Residue-level contacts at the interface:
Residue S165 in chain B contacts residue L165 in chain A (closest heavy-atom distance 3.6 Å).
Residue F205 in chain B contacts residue P157 in chain A (closest heavy-atom distance 4.1 Å).
Residue Y55 in chain B interacts with residue Q179 in chain A (closest heavy-atom distance 3.7 Å).
Residue D184 in chain B interacts with residue N166 in chain A (closest heavy-atom distance 3.5 Å).
Residue Y55 in chain B is in contact with residue T173 in chain A (closest heavy-atom distance 3.1 Å).
Residue S103 in chain B interacts with residue Y178 in chain A (closest heavy-atom distance 3.7 Å).
Residue S210 in chain B contacts residue L159 in chain A (closest heavy-atom distance 4.0 Å).
Residue Y55 in chain B interacts with residue T174 in chain A (closest heavy-atom distance 3.3 Å).
Residue S103 in chain B contacts residue Y171 in chain A (closest heavy-atom distance 3.7 Å).
Residue Y55 in chain B is in contact with residue G175 in chain A (closest heavy-atom distance 3.9 Å).
Residue S186 in chain B is in contact with residue Y129 in chain A (closest heavy-atom distance 3.2 Å).
Residue T187 in chain B interacts with residue Y129 in chain A (closest heavy-atom distance 3.8 Å).
Residue S54 in chain B is in contact with residue T173 in chain A (closest heavy-atom distance 3.2 Å).
Residue R225 in chain B is in contact with residue Y171 in chain A (closest heavy-atom distance 2.9 Å).
Residue N59 in chain B interacts with residue T173 in chain A (closest heavy-atom distance 4.1 Å).
Residue T206 in chain B is in contact with residue A158 in chain A (closest heavy-atom distance 4.0 Å).
Residue R102 in chain B is in contact with residue Y178 in chain A (closest heavy-atom distance 3.8 Å).
Residue S165 in chain B contacts residue D167 in chain A (closest heavy-atom distance 3.8 Å).
Residue S199 in chain B interacts with residue A158 in chain A (closest heavy-atom distance 3.1 Å).
Residue N59 in chain B is in contact with residue R113 in chain A (closest heavy-atom distance 3.7 Å).
Residue D101 in chain B is in contact with residue T174 in chain A (closest heavy-atom distance 3.1 Å).
Residue N166 in chain B contacts residue Y123 in chain A (closest heavy-atom distance 3.2 Å).
Residue S186 in chain B interacts with residue Y162 in chain A (closest heavy-atom distance 3.5 Å).
Residue G200 in chain B contacts residue W163 in chain A (closest heavy-atom distance 4.0 Å).
Residue S199 in chain B contacts residue P156 in chain A (closest heavy-atom distance 3.6 Å).
Residue S199 in chain B interacts with residue P157 in chain A (closest heavy-atom distance 3.3 Å).
Residue N166 in chain B is in contact with residue D167 in chain A (closest heavy-atom distance 2.8 Å).
Residue S33 in chain B is in contact with residue G175 in chain A (closest heavy-atom distance 3.2 Å).
Residue Y61 in chain B interacts with residue T173 in chain A (closest heavy-atom distance 3.8 Å).
Residue T206 in chain B contacts residue P157 in chain A (closest heavy-atom distance 3.5 Å).
Residue S197 in chain B interacts with residue Y162 in chain A (closest heavy-atom distance 4.1 Å).
Residue S165 in chain B is in contact with residue N166 in chain A (closest heavy-atom distance 3.5 Å).
Residue R225 in chain B is in contact with residue D167 in chain A (closest heavy-atom distance 3.1 Å).
Residue Y104 in chain B interacts with residue Y171 in chain A (closest heavy-atom distance 3.3 Å).
Residue W228 in chain B contacts residue S119 in chain A (closest heavy-atom distance 4.1 Å).
Residue Y34 in chain B is in contact with residue Y178 in chain A (closest heavy-atom distance 3.9 Å).
Residue S199 in chain B contacts residue C161 in chain A (closest heavy-atom distance 2.5 Å).
Residue D101 in chain B interacts with residue Y178 in chain A (closest heavy-atom distance 3.7 Å).
Residue A35 in chain B interacts with residue T173 in chain A (closest heavy-atom distance 3.7 Å).
Residue R152 in chain B is in contact with residue L159 in chain A (closest heavy-atom distance 3.5 Å).
Residue Y61 in chain B is in contact with residue S119 in chain A (closest heavy-atom distance 3.5 Å).
Residue D204 in chain B interacts with residue P157 in chain A (closest heavy-atom distance 3.4 Å).
Residue S103 in chain B contacts residue T174 in chain A (closest heavy-atom distance 4.0 Å).
Residue G198 in chain B contacts residue Y162 in chain A (closest heavy-atom distance 3.2 Å).
Residue S103 in chain B interacts with residue G169 in chain A (closest heavy-atom distance 3.8 Å).
Residue S226 in chain B contacts residue Y123 in chain A (closest heavy-atom distance 3.5 Å).
Residue N59 in chain B is in contact with residue T172 in chain A (closest heavy-atom distance 3.0 Å).
Residue S201 in chain B interacts with residue W163 in chain A (closest heavy-atom distance 3.3 Å).
Residue R164 in chain B contacts residue D167 in chain A (closest heavy-atom distance 3.1 Å).
Residue R164 in chain B is in contact with residue Y123 in chain A (closest heavy-atom distance 3.6 Å).
Residue Y104 in chain B is in contact with residue T173 in chain A (closest heavy-atom distance 2.8 Å).
Residue R164 in chain B interacts with residue K126 in chain A (closest heavy-atom distance 3.7 Å).
Residue D184 in chain B is in contact with residue Y127 in chain A (closest heavy-atom distance 4.0 Å).
Residue S197 in chain B contacts residue L159 in chain A (closest heavy-atom distance 3.8 Å).
Residue Y55 in chain B interacts with residue R113 in chain A (closest heavy-atom distance 3.6 Å).
Residue S103 in chain B is in contact with residue Y123 in chain A (closest heavy-atom distance 4.2 Å).
Residue T208 in chain B contacts residue L159 in chain A (closest heavy-atom distance 3.4 Å).
Residue R225 in chain B is in contact with residue G169 in chain A (closest heavy-atom distance 3.9 Å).
Residue R225 in chain B is in contact with residue Y123 in chain A (closest heavy-atom distance 3.2 Å).
Residue W228 in chain B interacts with residue T120 in chain A (closest heavy-atom distance 3.9 Å).

Sequence of chain B:
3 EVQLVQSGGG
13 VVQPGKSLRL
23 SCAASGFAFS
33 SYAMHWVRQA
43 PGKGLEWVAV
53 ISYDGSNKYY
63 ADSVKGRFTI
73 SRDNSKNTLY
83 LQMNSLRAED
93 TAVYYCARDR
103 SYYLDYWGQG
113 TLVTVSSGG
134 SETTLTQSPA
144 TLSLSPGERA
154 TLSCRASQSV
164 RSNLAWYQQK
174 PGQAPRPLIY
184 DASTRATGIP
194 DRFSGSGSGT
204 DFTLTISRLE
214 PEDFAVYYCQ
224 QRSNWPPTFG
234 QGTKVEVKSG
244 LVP

The following describes two proteins that form a bound complex.

Sequence of chain A:
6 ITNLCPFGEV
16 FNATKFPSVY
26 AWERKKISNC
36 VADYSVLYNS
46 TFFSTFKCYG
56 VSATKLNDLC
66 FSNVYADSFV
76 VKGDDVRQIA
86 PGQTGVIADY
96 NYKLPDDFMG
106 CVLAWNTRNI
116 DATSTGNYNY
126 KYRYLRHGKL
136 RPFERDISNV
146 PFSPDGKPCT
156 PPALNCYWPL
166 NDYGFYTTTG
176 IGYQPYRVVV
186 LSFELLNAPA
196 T